Interface contacts:
Residue R165 in chain A contacts residue I147 in chain B (closest heavy-atom distance 2.9 Å).
Residue G161 in chain A contacts residue Q71 in chain B (closest heavy-atom distance 3.6 Å).
Residue P155 in chain A is in contact with residue R73 in chain B (closest heavy-atom distance 3.6 Å).
Residue A154 in chain A is in contact with residue A87 in chain B (closest heavy-atom distance 3.7 Å).
Residue H267 in chain A interacts with residue Y164 in chain B (closest heavy-atom distance 2.5 Å).
Residue R209 in chain A contacts residue N144 in chain B (closest heavy-atom distance 3.8 Å).
Residue F151 in chain A interacts with residue R73 in chain B (closest heavy-atom distance 2.9 Å).
Residue R163 in chain A contacts residue M77 in chain B (closest heavy-atom distance 3.8 Å).
Residue H259 in chain A contacts residue A169 in chain B (closest heavy-atom distance 3.6 Å).
Residue V212 in chain A interacts with residue N144 in chain B (closest heavy-atom distance 3.4 Å).
Residue E278 in chain A is in contact with residue R173 in chain B (closest heavy-atom distance 3.4 Å).
Residue E208 in chain A is in contact with residue S152 in chain B (closest heavy-atom distance 3.6 Å).
Residue W213 in chain A contacts residue P170 in chain B (closest heavy-atom distance 3.5 Å).
Residue L279 in chain A interacts with residue R173 in chain B (closest heavy-atom distance 3.0 Å).
Residue R209 in chain A is in contact with residue G148 in chain B (closest heavy-atom distance 3.8 Å).
Residue A154 in chain A interacts with residue R73 in chain B (closest heavy-atom distance 3.3 Å).
Residue P155 in chain A interacts with residue G90 in chain B (closest heavy-atom distance 3.6 Å).
Residue R209 in chain A is in contact with residue A145 in chain B (closest heavy-atom distance 3.7 Å).
Residue E281 in chain A contacts residue P170 in chain B (closest heavy-atom distance 3.1 Å).
Residue W213 in chain A is in contact with residue A169 in chain B (closest heavy-atom distance 3.8 Å).
Residue G161 in chain A contacts residue L72 in chain B (closest heavy-atom distance 3.8 Å).
Residue V171 in chain A is in contact with residue N144 in chain B (closest heavy-atom distance 3.4 Å).
Residue G168 in chain A is in contact with residue P170 in chain B (closest heavy-atom distance 3.8 Å).
Residue Y263 in chain A is in contact with residue Y164 in chain B (closest heavy-atom distance 3.7 Å).
Residue V212 in chain A contacts residue G165 in chain B (closest heavy-atom distance 3.7 Å).
Residue R150 in chain A is in contact with residue Y117 in chain B (closest heavy-atom distance 3.4 Å).
Residue R165 in chain A contacts residue L168 in chain B (closest heavy-atom distance 3.0 Å).
Residue H259 in chain A contacts residue A166 in chain B (closest heavy-atom distance 3.7 Å).
Residue P162 in chain A interacts with residue F74 in chain B (closest heavy-atom distance 3.6 Å).
Residue G160 in chain A contacts residue L72 in chain B (closest heavy-atom distance 3.6 Å).
Residue H259 in chain A is in contact with residue K163 in chain B (closest heavy-atom distance 2.9 Å).
Residue R156 in chain A is in contact with residue L72 in chain B (closest heavy-atom distance 3.6 Å).
Residue P162 in chain A is in contact with residue L72 in chain B (closest heavy-atom distance 3.5 Å).
Residue F172 in chain A interacts with residue N144 in chain B (closest heavy-atom distance 3.5 Å).
Residue F151 in chain A interacts with residue V69 in chain B (closest heavy-atom distance 3.8 Å).
Residue G168 in chain A contacts residue L168 in chain B (closest heavy-atom distance 3.2 Å).
Residue H259 in chain A contacts residue G165 in chain B (closest heavy-atom distance 2.8 Å).
Residue R150 in chain A contacts residue Y121 in chain B (closest heavy-atom distance 3.4 Å).
Residue V157 in chain A is in contact with residue L72 in chain B (closest heavy-atom distance 3.5 Å).
Residue P162 in chain A is in contact with residue Q71 in chain B (closest heavy-atom distance 3.3 Å).
Residue Y263 in chain A interacts with residue S160 in chain B (closest heavy-atom distance 2.8 Å).
Residue V157 in chain A is in contact with residue L88 in chain B (closest heavy-atom distance 3.4 Å).
Residue S173 in chain A interacts with residue N144 in chain B (closest heavy-atom distance 3.2 Å).
Residue R165 in chain A contacts residue N144 in chain B (closest heavy-atom distance 2.8 Å).
Residue R163 in chain A contacts residue E76 in chain B (closest heavy-atom distance 3.5 Å).
Residue A159 in chain A is in contact with residue L72 in chain B (closest heavy-atom distance 3.5 Å).
Residue P155 in chain A is in contact with residue L88 in chain B (closest heavy-atom distance 3.1 Å).
Residue P162 in chain A interacts with residue K75 in chain B (closest heavy-atom distance 3.7 Å).
Residue H259 in chain A contacts residue K172 in chain B (closest heavy-atom distance 2.6 Å).
Residue N164 in chain A interacts with residue R141 in chain B (closest heavy-atom distance 2.6 Å).
Residue I211 in chain A contacts residue Y164 in chain B (closest heavy-atom distance 3.6 Å).
Residue L153 in chain A contacts residue G90 in chain B (closest heavy-atom distance 3.6 Å).
Residue R163 in chain A interacts with residue R141 in chain B (closest heavy-atom distance 3.7 Å).
Residue R156 in chain A contacts residue R73 in chain B (closest heavy-atom distance 3.3 Å).
Residue V212 in chain A is in contact with residue Y164 in chain B (closest heavy-atom distance 3.1 Å).
Residue R209 in chain A is in contact with residue S152 in chain B (closest heavy-atom distance 3.2 Å).
Residue L266 in chain A is in contact with residue Y164 in chain B (closest heavy-atom distance 3.7 Å).
Residue F151 in chain A interacts with residue F74 in chain B (closest heavy-atom distance 3.4 Å).
Residue W213 in chain A interacts with residue Y164 in chain B (closest heavy-atom distance 2.8 Å).
Residue F151 in chain A is in contact with residue Y121 in chain B (closest heavy-atom distance 3.0 Å).

Sequence of chain A:
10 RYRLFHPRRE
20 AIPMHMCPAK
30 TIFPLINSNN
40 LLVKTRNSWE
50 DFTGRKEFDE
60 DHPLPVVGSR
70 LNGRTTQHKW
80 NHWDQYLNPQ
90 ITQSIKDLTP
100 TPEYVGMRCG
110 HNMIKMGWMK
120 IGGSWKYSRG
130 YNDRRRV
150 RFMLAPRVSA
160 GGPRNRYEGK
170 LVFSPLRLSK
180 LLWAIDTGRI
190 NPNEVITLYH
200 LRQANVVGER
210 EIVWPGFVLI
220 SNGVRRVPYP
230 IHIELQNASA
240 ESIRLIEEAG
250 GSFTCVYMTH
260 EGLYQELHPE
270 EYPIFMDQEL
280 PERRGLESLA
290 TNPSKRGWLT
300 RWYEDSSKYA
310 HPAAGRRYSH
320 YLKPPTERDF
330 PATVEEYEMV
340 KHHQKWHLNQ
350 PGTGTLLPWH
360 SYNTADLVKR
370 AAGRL

Sequence of chain B:
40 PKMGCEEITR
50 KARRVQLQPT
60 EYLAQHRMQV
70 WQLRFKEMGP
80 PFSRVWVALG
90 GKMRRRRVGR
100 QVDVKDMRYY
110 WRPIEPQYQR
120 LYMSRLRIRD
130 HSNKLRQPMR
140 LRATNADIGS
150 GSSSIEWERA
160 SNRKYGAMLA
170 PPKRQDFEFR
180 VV

The following describes two proteins that form a bound complex.